Sequence of chain B:
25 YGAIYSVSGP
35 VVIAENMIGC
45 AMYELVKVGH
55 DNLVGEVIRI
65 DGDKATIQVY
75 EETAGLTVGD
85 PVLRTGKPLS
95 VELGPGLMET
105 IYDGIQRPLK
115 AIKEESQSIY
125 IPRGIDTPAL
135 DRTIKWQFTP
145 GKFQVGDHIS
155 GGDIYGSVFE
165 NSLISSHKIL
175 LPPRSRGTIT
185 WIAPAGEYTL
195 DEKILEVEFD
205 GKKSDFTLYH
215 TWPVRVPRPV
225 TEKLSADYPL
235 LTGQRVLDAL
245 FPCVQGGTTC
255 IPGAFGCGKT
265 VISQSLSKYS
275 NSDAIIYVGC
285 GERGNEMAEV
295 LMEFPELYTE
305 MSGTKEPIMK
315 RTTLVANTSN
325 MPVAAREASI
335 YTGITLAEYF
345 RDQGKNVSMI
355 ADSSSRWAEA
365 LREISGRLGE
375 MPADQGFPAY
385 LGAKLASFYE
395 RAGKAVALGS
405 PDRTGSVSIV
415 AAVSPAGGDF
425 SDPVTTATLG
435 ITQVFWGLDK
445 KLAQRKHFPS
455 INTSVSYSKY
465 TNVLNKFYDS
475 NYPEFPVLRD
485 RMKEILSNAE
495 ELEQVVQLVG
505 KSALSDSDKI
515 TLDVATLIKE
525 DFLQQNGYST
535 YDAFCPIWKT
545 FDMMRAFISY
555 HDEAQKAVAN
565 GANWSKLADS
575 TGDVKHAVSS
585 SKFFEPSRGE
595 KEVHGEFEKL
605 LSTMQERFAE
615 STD

This data describes a binding interaction between two proteins.

Contacts between the two chains:
Residue E304 in chain B interacts with residue A187 in chain A (closest heavy-atom distance 4.8 Å).
Residue S404 in chain B is in contact with residue G24 in chain A (closest heavy-atom distance 4.5 Å).
Residue I153 in chain B contacts residue S20 in chain A (closest heavy-atom distance 4.6 Å).
Residue S154 in chain B is in contact with residue S20 in chain A (closest heavy-atom distance 4.3 Å).
Residue S404 in chain B interacts with residue K25 in chain A (closest heavy-atom distance 4.6 Å).
Residue H152 in chain B interacts with residue G24 in chain A (closest heavy-atom distance 4.5 Å).

Sequence of chain A:
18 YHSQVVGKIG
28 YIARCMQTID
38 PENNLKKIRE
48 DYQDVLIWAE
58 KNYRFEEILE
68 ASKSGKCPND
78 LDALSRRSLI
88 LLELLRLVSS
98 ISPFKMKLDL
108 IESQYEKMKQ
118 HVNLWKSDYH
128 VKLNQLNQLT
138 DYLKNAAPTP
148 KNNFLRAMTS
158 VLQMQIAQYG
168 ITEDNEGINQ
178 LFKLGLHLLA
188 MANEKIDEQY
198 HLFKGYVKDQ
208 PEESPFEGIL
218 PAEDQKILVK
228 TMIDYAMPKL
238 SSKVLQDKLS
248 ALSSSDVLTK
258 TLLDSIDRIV